Contacts between the two chains:
Residue D128 in the first protein is in contact with residue M229 in the second protein (closest heavy-atom distance 4.7 Å).

Sequence of the second protein:
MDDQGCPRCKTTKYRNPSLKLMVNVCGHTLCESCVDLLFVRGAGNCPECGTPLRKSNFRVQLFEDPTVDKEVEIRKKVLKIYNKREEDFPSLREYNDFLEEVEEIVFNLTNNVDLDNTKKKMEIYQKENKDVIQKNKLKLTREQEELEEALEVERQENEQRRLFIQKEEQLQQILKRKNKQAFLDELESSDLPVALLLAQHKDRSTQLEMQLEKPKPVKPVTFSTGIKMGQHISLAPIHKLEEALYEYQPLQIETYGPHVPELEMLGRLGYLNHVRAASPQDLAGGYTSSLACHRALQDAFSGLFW

Sequence of the first protein:
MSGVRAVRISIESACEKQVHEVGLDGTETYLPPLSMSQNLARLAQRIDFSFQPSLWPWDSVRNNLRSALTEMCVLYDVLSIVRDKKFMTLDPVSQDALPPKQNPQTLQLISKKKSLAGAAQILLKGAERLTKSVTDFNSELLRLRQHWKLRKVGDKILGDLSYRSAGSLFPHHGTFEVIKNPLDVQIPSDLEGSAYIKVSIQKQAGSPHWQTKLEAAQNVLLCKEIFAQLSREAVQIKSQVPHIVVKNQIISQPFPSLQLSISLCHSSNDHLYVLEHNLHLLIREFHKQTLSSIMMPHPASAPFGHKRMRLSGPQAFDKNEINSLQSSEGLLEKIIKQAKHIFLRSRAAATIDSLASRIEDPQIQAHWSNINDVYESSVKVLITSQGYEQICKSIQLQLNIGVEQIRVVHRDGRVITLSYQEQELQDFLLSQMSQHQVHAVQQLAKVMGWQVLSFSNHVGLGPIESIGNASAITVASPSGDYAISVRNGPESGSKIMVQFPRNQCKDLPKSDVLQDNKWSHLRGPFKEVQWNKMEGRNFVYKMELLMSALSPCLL

These two protein chains interact to form a complex.